Residue-level contacts at the interface:
Residue T143 in protein 1 is in contact with residue V9 in protein 2 (closest heavy-atom distance 2.7 Å).
Residue W147 in protein 1 is in contact with residue L7 in protein 2 (closest heavy-atom distance 3.5 Å).
Residue T73 in protein 1 contacts residue L8 in protein 2 (closest heavy-atom distance 3.3 Å).
Residue Y59 in protein 1 is in contact with residue A1 in protein 2 (closest heavy-atom distance 4.3 Å).
Residue Y7 in protein 1 contacts residue A1 in protein 2 (closest heavy-atom distance 3.0 Å).
Residue K146 in protein 1 interacts with residue L8 in protein 2 (closest heavy-atom distance 3.7 Å).
Residue L81 in protein 1 contacts residue V9 in protein 2 (closest heavy-atom distance 3.8 Å).
Residue Y159 in protein 1 interacts with residue A1 in protein 2 (closest heavy-atom distance 2.6 Å).
Residue Y171 in protein 1 is in contact with residue A1 in protein 2 (closest heavy-atom distance 2.6 Å).
Residue N80 in protein 1 contacts residue V9 in protein 2 (closest heavy-atom distance 3.0 Å).
Residue R156 in protein 1 interacts with residue R5 in protein 2 (closest heavy-atom distance 3.6 Å).
Residue Y95 in protein 1 interacts with residue E6 in protein 2 (closest heavy-atom distance 4.7 Å).
Residue E63 in protein 1 is in contact with residue A1 in protein 2 (closest heavy-atom distance 3.5 Å).
Residue K66 in protein 1 interacts with residue E3 in protein 2 (closest heavy-atom distance 3.8 Å).
Residue Y74 in protein 1 interacts with residue E6 in protein 2 (closest heavy-atom distance 2.7 Å).
Residue Y9 in protein 1 is in contact with residue T2 in protein 2 (closest heavy-atom distance 3.7 Å).
Residue Y9 in protein 1 interacts with residue E6 in protein 2 (closest heavy-atom distance 4.0 Å).
Residue T70 in protein 1 contacts residue E6 in protein 2 (closest heavy-atom distance 4.3 Å).
Residue R155 in protein 1 is in contact with residue E3 in protein 2 (closest heavy-atom distance 4.2 Å).
Residue R156 in protein 1 interacts with residue E3 in protein 2 (closest heavy-atom distance 3.1 Å).
Residue L5 in protein 1 contacts residue A1 in protein 2 (closest heavy-atom distance 4.0 Å).
Residue Y7 in protein 1 interacts with residue T2 in protein 2 (closest heavy-atom distance 3.3 Å).
Residue W147 in protein 1 interacts with residue L8 in protein 2 (closest heavy-atom distance 3.0 Å).
Residue A150 in protein 1 contacts residue L7 in protein 2 (closest heavy-atom distance 3.5 Å).
Residue Y99 in protein 1 interacts with residue T2 in protein 2 (closest heavy-atom distance 3.3 Å).
Residue Y159 in protein 1 interacts with residue E3 in protein 2 (closest heavy-atom distance 3.4 Å).
Residue Y159 in protein 1 contacts residue T2 in protein 2 (closest heavy-atom distance 3.8 Å).
Residue S167 in protein 1 contacts residue A1 in protein 2 (closest heavy-atom distance 3.1 Å).
Residue Q67 in protein 1 interacts with residue T2 in protein 2 (closest heavy-atom distance 3.1 Å).
Residue Y116 in protein 1 is in contact with residue E6 in protein 2 (closest heavy-atom distance 2.6 Å).
Residue G77 in protein 1 interacts with residue L8 in protein 2 (closest heavy-atom distance 3.7 Å).
Residue K146 in protein 1 interacts with residue L7 in protein 2 (closest heavy-atom distance 4.4 Å).
Residue Y123 in protein 1 is in contact with residue V9 in protein 2 (closest heavy-atom distance 3.6 Å).
Residue L163 in protein 1 interacts with residue A1 in protein 2 (closest heavy-atom distance 3.9 Å).
Residue T70 in protein 1 interacts with residue E3 in protein 2 (closest heavy-atom distance 4.6 Å).
Residue T73 in protein 1 interacts with residue E6 in protein 2 (closest heavy-atom distance 3.6 Å).
Residue V152 in protein 1 contacts residue L7 in protein 2 (closest heavy-atom distance 4.0 Å).
Residue R114 in protein 1 interacts with residue E6 in protein 2 (closest heavy-atom distance 2.9 Å).
Residue K66 in protein 1 contacts residue T2 in protein 2 (closest heavy-atom distance 2.7 Å).
Residue G77 in protein 1 contacts residue V9 in protein 2 (closest heavy-atom distance 3.5 Å).
Residue Y95 in protein 1 interacts with residue V9 in protein 2 (closest heavy-atom distance 3.4 Å).
Residue T70 in protein 1 is in contact with residue R5 in protein 2 (closest heavy-atom distance 4.6 Å).
Residue W147 in protein 1 contacts residue V9 in protein 2 (closest heavy-atom distance 4.0 Å).
Residue W147 in protein 1 contacts residue E6 in protein 2 (closest heavy-atom distance 4.8 Å).
Residue M45 in protein 1 contacts residue T2 in protein 2 (closest heavy-atom distance 3.6 Å).
Residue K66 in protein 1 contacts residue I4 in protein 2 (closest heavy-atom distance 3.7 Å).
Residue T70 in protein 1 interacts with residue I4 in protein 2 (closest heavy-atom distance 4.7 Å).
Residue R156 in protein 1 interacts with residue L7 in protein 2 (closest heavy-atom distance 3.9 Å).
Residue Y84 in protein 1 is in contact with residue V9 in protein 2 (closest heavy-atom distance 2.8 Å).
Residue K66 in protein 1 interacts with residue A1 in protein 2 (closest heavy-atom distance 4.0 Å).
Residue N80 in protein 1 interacts with residue L8 in protein 2 (closest heavy-atom distance 4.4 Å).
Residue L163 in protein 1 is in contact with residue T2 in protein 2 (closest heavy-atom distance 4.1 Å).
Residue R114 in protein 1 is in contact with residue E3 in protein 2 (closest heavy-atom distance 3.1 Å).
Residue Y9 in protein 1 is in contact with residue E3 in protein 2 (closest heavy-atom distance 4.5 Å).
Residue E63 in protein 1 contacts residue T2 in protein 2 (closest heavy-atom distance 3.0 Å).
Residue R156 in protein 1 interacts with residue E6 in protein 2 (closest heavy-atom distance 3.1 Å).
Residue K146 in protein 1 interacts with residue V9 in protein 2 (closest heavy-atom distance 2.5 Å).
Residue V76 in protein 1 interacts with residue L8 in protein 2 (closest heavy-atom distance 3.6 Å).
Residue T73 in protein 1 contacts residue L7 in protein 2 (closest heavy-atom distance 4.1 Å).
Residue Y99 in protein 1 contacts residue E3 in protein 2 (closest heavy-atom distance 3.0 Å).

Sequence of protein 2:
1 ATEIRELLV

Sequence of protein 1:
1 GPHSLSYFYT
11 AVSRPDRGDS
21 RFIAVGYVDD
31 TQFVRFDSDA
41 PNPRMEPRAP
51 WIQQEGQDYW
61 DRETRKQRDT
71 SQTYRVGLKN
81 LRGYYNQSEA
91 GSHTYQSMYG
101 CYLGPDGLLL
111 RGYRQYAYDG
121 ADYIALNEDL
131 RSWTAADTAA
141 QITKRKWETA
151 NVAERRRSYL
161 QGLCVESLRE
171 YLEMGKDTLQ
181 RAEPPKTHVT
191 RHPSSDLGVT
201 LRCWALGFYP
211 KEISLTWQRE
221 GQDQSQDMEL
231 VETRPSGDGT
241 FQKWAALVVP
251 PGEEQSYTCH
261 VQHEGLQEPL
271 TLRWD

This data describes a binding interaction between two proteins.